Sequence of the first protein:
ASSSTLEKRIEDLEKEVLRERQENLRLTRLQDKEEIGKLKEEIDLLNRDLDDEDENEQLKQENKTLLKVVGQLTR

These two protein chains interact to form a complex.

Sequence of the second protein:
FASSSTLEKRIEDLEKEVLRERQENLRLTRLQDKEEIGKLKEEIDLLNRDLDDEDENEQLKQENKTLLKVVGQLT

Interface contacts:
Residue N85 in the second protein interacts with residue L88 in the first protein (closest heavy-atom distance 3.4 Å).
Residue I71 in the second protein is in contact with residue L74 in the first protein (closest heavy-atom distance 3.8 Å).
Residue E42 in the second protein interacts with residue R47 in the first protein (closest heavy-atom distance 3.2 Å).
Residue N92 in the second protein interacts with residue N92 in the first protein (closest heavy-atom distance 2.2 Å).
Residue N75 in the second protein contacts residue L74 in the first protein (closest heavy-atom distance 3.4 Å).
Residue N92 in the second protein contacts residue L95 in the first protein (closest heavy-atom distance 3.7 Å).
Residue R47 in the second protein contacts residue E42 in the first protein (closest heavy-atom distance 3.4 Å).
Residue I64 in the second protein contacts residue I64 in the first protein (closest heavy-atom distance 3.8 Å).
Residue V43 in the second protein contacts residue V43 in the first protein (closest heavy-atom distance 3.7 Å).
Residue L95 in the second protein contacts residue N92 in the first protein (closest heavy-atom distance 3.8 Å).
Residue I36 in the second protein is in contact with residue I36 in the first protein (closest heavy-atom distance 3.5 Å).
Residue L74 in the second protein contacts residue I71 in the first protein (closest heavy-atom distance 3.8 Å).
Residue R35 in the second protein is in contact with residue I36 in the first protein (closest heavy-atom distance 3.6 Å).
Residue E49 in the second protein is in contact with residue N50 in the first protein (closest heavy-atom distance 3.7 Å).
Residue I36 in the second protein interacts with residue R35 in the first protein (closest heavy-atom distance 3.6 Å).
Residue L88 in the second protein interacts with residue K89 in the first protein (closest heavy-atom distance 3.6 Å).
Residue K60 in the second protein contacts residue E61 in the first protein (closest heavy-atom distance 3.2 Å).
Residue L88 in the second protein is in contact with residue N92 in the first protein (closest heavy-atom distance 3.6 Å).
Residue E84 in the second protein interacts with residue N85 in the first protein (closest heavy-atom distance 3.5 Å).
Residue I64 in the second protein interacts with residue L67 in the first protein (closest heavy-atom distance 3.8 Å).
Residue L74 in the second protein contacts residue L74 in the first protein (closest heavy-atom distance 3.6 Å).
Residue I71 in the second protein interacts with residue E70 in the first protein (closest heavy-atom distance 3.6 Å).
Residue K89 in the second protein is in contact with residue L88 in the first protein (closest heavy-atom distance 3.6 Å).
Residue S29 in the second protein contacts residue L32 in the first protein (closest heavy-atom distance 3.5 Å).
Residue K89 in the second protein is in contact with residue E84 in the first protein (closest heavy-atom distance 3.2 Å).
Residue E40 in the second protein interacts with residue R35 in the first protein (closest heavy-atom distance 3.0 Å).
Residue E33 in the second protein contacts residue L32 in the first protein (closest heavy-atom distance 3.6 Å).
Residue L39 in the second protein is in contact with residue I36 in the first protein (closest heavy-atom distance 3.8 Å).
Residue L95 in the second protein is in contact with residue L96 in the first protein (closest heavy-atom distance 3.8 Å).
Residue K60 in the second protein contacts residue K60 in the first protein (closest heavy-atom distance 3.8 Å).
Residue E33 in the second protein interacts with residue A27 in the first protein (closest heavy-atom distance 3.5 Å).
Residue K60 in the second protein is in contact with residue I64 in the first protein (closest heavy-atom distance 3.8 Å).
Residue N85 in the second protein contacts residue E84 in the first protein (closest heavy-atom distance 3.2 Å).
Residue L78 in the second protein interacts with residue L78 in the first protein (closest heavy-atom distance 3.6 Å).
Residue L74 in the second protein contacts residue N75 in the first protein (closest heavy-atom distance 3.5 Å).
Residue N50 in the second protein is in contact with residue N50 in the first protein (closest heavy-atom distance 3.0 Å).
Residue E46 in the second protein interacts with residue E46 in the first protein (closest heavy-atom distance 3.6 Å).
Residue I36 in the second protein interacts with residue L32 in the first protein (closest heavy-atom distance 3.7 Å).
Residue L32 in the second protein contacts residue I36 in the first protein (closest heavy-atom distance 3.6 Å).
Residue L53 in the second protein interacts with residue T54 in the first protein (closest heavy-atom distance 3.8 Å).
Residue L32 in the second protein interacts with residue L32 in the first protein (closest heavy-atom distance 3.7 Å).
Residue N50 in the second protein contacts residue E46 in the first protein (closest heavy-atom distance 2.5 Å).
Residue V99 in the second protein is in contact with residue V99 in the first protein (closest heavy-atom distance 3.6 Å).
Residue L78 in the second protein interacts with residue D77 in the first protein (closest heavy-atom distance 3.8 Å).
Residue D77 in the second protein interacts with residue L78 in the first protein (closest heavy-atom distance 3.7 Å).
Residue R35 in the second protein interacts with residue E40 in the first protein (closest heavy-atom distance 3.1 Å).
Residue E61 in the second protein is in contact with residue K60 in the first protein (closest heavy-atom distance 2.8 Å).
Residue L53 in the second protein interacts with residue N50 in the first protein (closest heavy-atom distance 3.1 Å).
Residue I71 in the second protein contacts residue L67 in the first protein (closest heavy-atom distance 3.7 Å).
Residue L88 in the second protein interacts with residue N85 in the first protein (closest heavy-atom distance 3.7 Å).
Residue E70 in the second protein contacts residue I71 in the first protein (closest heavy-atom distance 3.5 Å).
Residue L102 in the second protein interacts with residue L102 in the first protein (closest heavy-atom distance 3.7 Å).
Residue E91 in the second protein interacts with residue N92 in the first protein (closest heavy-atom distance 3.3 Å).
Residue E46 in the second protein contacts residue N50 in the first protein (closest heavy-atom distance 3.3 Å).
Residue N85 in the second protein is in contact with residue N85 in the first protein (closest heavy-atom distance 2.5 Å).
Residue L39 in the second protein contacts residue E40 in the first protein (closest heavy-atom distance 3.6 Å).
Residue E84 in the second protein is in contact with residue K89 in the first protein (closest heavy-atom distance 3.1 Å).
Residue E40 in the second protein is in contact with residue L39 in the first protein (closest heavy-atom distance 3.6 Å).
Residue L67 in the second protein interacts with residue L67 in the first protein (closest heavy-atom distance 3.8 Å).
Residue L32 in the second protein contacts residue E33 in the first protein (closest heavy-atom distance 3.8 Å).